The following describes two proteins that form a bound complex.

Sequence of the first protein:
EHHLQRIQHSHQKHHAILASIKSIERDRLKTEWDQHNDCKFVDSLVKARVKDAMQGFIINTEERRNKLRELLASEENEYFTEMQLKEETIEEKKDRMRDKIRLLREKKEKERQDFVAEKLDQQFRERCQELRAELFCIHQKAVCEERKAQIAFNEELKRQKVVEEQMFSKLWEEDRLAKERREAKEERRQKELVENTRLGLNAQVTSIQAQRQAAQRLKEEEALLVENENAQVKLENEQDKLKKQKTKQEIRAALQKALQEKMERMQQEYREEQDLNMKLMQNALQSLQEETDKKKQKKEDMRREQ

Residue-level contacts at the interface:
Residue E330 in the second protein is in contact with residue L137 in the first protein (closest heavy-atom distance 4.7 Å).
Residue E327 in the second protein contacts residue K133 in the first protein (closest heavy-atom distance 4.2 Å).
Residue E322 in the second protein is in contact with residue I134 in the first protein (closest heavy-atom distance 3.2 Å).
Residue E326 in the second protein interacts with residue K141 in the first protein (closest heavy-atom distance 4.0 Å).
Residue K333 in the second protein interacts with residue K141 in the first protein (closest heavy-atom distance 3.0 Å).
Residue E326 in the second protein is in contact with residue I134 in the first protein (closest heavy-atom distance 3.6 Å).
Residue L323 in the second protein interacts with residue I134 in the first protein (closest heavy-atom distance 3.7 Å).
Residue L323 in the second protein contacts residue M130 in the first protein (closest heavy-atom distance 3.5 Å).
Residue V319 in the second protein interacts with residue I134 in the first protein (closest heavy-atom distance 4.0 Å).
Residue L323 in the second protein interacts with residue K133 in the first protein (closest heavy-atom distance 3.9 Å).
Residue V319 in the second protein interacts with residue R131 in the first protein (closest heavy-atom distance 4.8 Å).
Residue K333 in the second protein is in contact with residue K140 in the first protein (closest heavy-atom distance 3.0 Å).
Residue E326 in the second protein is in contact with residue R138 in the first protein (closest heavy-atom distance 4.9 Å).
Residue E326 in the second protein is in contact with residue L137 in the first protein (closest heavy-atom distance 3.6 Å).

Sequence of the second protein:
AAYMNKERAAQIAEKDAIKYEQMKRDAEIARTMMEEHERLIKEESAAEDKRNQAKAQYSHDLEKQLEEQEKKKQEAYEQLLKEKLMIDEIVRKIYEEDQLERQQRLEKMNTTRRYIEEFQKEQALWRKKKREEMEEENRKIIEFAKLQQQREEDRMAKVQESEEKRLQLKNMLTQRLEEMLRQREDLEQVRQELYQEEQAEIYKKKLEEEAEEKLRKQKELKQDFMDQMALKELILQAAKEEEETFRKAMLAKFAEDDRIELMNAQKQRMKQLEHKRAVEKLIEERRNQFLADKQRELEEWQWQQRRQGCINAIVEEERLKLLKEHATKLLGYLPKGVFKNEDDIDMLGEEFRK